Sequence of the second protein:
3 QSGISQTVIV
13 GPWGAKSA

The following describes two proteins that form a bound complex.

Sequence of the first protein:
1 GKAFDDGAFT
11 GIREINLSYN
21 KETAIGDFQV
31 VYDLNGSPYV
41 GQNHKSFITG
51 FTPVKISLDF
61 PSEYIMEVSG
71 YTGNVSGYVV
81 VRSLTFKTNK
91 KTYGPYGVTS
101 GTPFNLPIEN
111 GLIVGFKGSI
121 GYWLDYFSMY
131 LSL

Contacts between the two chains:
Residue M129 in the first protein contacts residue W15 in the second protein (closest heavy-atom distance 3.7 Å).
Residue V80 in the first protein interacts with residue G16 in the second protein (closest heavy-atom distance 4.8 Å).
Residue M129 in the first protein interacts with residue I11 in the second protein (closest heavy-atom distance 3.4 Å).
Residue L131 in the first protein interacts with residue V10 in the second protein (closest heavy-atom distance 2.9 Å).
Residue Y126 in the first protein contacts residue G16 in the second protein (closest heavy-atom distance 4.0 Å).
Residue V79 in the first protein is in contact with residue G16 in the second protein (closest heavy-atom distance 3.8 Å).
Residue S128 in the first protein is in contact with residue W15 in the second protein (closest heavy-atom distance 4.9 Å).
Residue M129 in the first protein interacts with residue V10 in the second protein (closest heavy-atom distance 4.1 Å).
Residue F127 in the first protein contacts residue V12 in the second protein (closest heavy-atom distance 5.0 Å).
Residue S128 in the first protein interacts with residue G13 in the second protein (closest heavy-atom distance 3.5 Å).
Residue L106 in the first protein interacts with residue V12 in the second protein (closest heavy-atom distance 3.7 Å).
Residue K117 in the first protein is in contact with residue I11 in the second protein (closest heavy-atom distance 4.3 Å).
Residue L131 in the first protein interacts with residue I11 in the second protein (closest heavy-atom distance 4.8 Å).
Residue F104 in the first protein interacts with residue W15 in the second protein (closest heavy-atom distance 3.6 Å).
Residue V81 in the first protein interacts with residue G16 in the second protein (closest heavy-atom distance 4.4 Å).
Residue A8 in the first protein contacts residue T9 in the second protein (closest heavy-atom distance 3.9 Å).
Residue Y126 in the first protein is in contact with residue S19 in the second protein (closest heavy-atom distance 3.7 Å).
Residue V80 in the first protein contacts residue A17 in the second protein (closest heavy-atom distance 5.0 Å).
Residue F127 in the first protein interacts with residue G13 in the second protein (closest heavy-atom distance 4.4 Å).
Residue D125 in the first protein interacts with residue W15 in the second protein (closest heavy-atom distance 4.3 Å).
Residue D125 in the first protein interacts with residue G16 in the second protein (closest heavy-atom distance 3.5 Å).
Residue F127 in the first protein contacts residue W15 in the second protein (closest heavy-atom distance 3.0 Å).
Residue S128 in the first protein is in contact with residue P14 in the second protein (closest heavy-atom distance 3.1 Å).
Residue T72 in the first protein contacts residue G16 in the second protein (closest heavy-atom distance 3.7 Å).
Residue V81 in the first protein contacts residue W15 in the second protein (closest heavy-atom distance 3.7 Å).
Residue D125 in the first protein is in contact with residue A17 in the second protein (closest heavy-atom distance 2.9 Å).
Residue L106 in the first protein contacts residue W15 in the second protein (closest heavy-atom distance 4.0 Å).
Residue F127 in the first protein interacts with residue P14 in the second protein (closest heavy-atom distance 3.1 Å).
Residue Y126 in the first protein contacts residue W15 in the second protein (closest heavy-atom distance 3.1 Å).
Residue Y126 in the first protein is in contact with residue P14 in the second protein (closest heavy-atom distance 3.8 Å).
Residue S128 in the first protein interacts with residue V12 in the second protein (closest heavy-atom distance 3.3 Å).
Residue Y130 in the first protein contacts residue I11 in the second protein (closest heavy-atom distance 3.6 Å).
Residue M129 in the first protein is in contact with residue V12 in the second protein (closest heavy-atom distance 2.9 Å).
Residue L131 in the first protein interacts with residue V12 in the second protein (closest heavy-atom distance 3.8 Å).
Residue Y130 in the first protein is in contact with residue V10 in the second protein (closest heavy-atom distance 3.4 Å).
Residue V79 in the first protein is in contact with residue A17 in the second protein (closest heavy-atom distance 3.5 Å).
Residue L131 in the first protein contacts residue T9 in the second protein (closest heavy-atom distance 3.8 Å).
Residue T72 in the first protein contacts residue W15 in the second protein (closest heavy-atom distance 4.2 Å).
Residue Y126 in the first protein interacts with residue A17 in the second protein (closest heavy-atom distance 3.8 Å).
Residue Y130 in the first protein is in contact with residue T9 in the second protein (closest heavy-atom distance 3.3 Å).
Residue S128 in the first protein contacts residue I11 in the second protein (closest heavy-atom distance 3.9 Å).